The following describes two proteins that form a bound complex.

Sequence of protein 1:
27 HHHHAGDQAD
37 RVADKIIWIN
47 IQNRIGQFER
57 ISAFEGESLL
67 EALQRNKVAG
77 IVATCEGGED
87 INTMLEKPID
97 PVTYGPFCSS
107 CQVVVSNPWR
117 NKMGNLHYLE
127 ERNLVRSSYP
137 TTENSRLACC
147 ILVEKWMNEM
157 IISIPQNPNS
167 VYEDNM

Sequence of protein 2:
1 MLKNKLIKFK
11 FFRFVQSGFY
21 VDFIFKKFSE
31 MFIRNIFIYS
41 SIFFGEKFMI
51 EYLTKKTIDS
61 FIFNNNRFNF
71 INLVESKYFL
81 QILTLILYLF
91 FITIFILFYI

Residue-level contacts at the interface:
Residue R132 in protein 1 contacts residue I71 in protein 2 (closest heavy-atom distance 4.3 Å).